The following describes two proteins that form a bound complex.

Interface contacts:
Residue K171 in the second protein contacts residue A11 in the first protein (closest heavy-atom distance 4.5 Å).
Residue Y333 in the second protein interacts with residue R8 in the first protein (closest heavy-atom distance 3.3 Å).
Residue D169 in the second protein interacts with residue A11 in the first protein (closest heavy-atom distance 3.6 Å).
Residue L201 in the second protein is in contact with residue I12 in the first protein (closest heavy-atom distance 4.2 Å).
Residue F57 in the second protein interacts with residue H13 in the first protein (closest heavy-atom distance 3.6 Å).
Residue L201 in the second protein contacts residue D14 in the first protein (closest heavy-atom distance 3.2 Å).
Residue G203 in the second protein interacts with residue I12 in the first protein (closest heavy-atom distance 2.8 Å).
Residue F190 in the second protein interacts with residue I12 in the first protein (closest heavy-atom distance 3.4 Å).
Residue E130 in the second protein interacts with residue R8 in the first protein (closest heavy-atom distance 2.8 Å).
Residue T204 in the second protein interacts with residue A11 in the first protein (closest heavy-atom distance 3.2 Å).
Residue A243 in the second protein interacts with residue R5 in the first protein (closest heavy-atom distance 3.9 Å).
Residue D331 in the second protein interacts with residue R8 in the first protein (closest heavy-atom distance 2.8 Å).
Residue A243 in the second protein is in contact with residue G4 in the first protein (closest heavy-atom distance 3.6 Å).
Residue R136 in the second protein contacts residue T6 in the first protein (closest heavy-atom distance 2.9 Å).
Residue F242 in the second protein contacts residue R5 in the first protein (closest heavy-atom distance 3.5 Å).
Residue T204 in the second protein contacts residue R5 in the first protein (closest heavy-atom distance 4.4 Å).
Residue Y207 in the second protein contacts residue R9 in the first protein (closest heavy-atom distance 4.0 Å).
Residue C202 in the second protein contacts residue I12 in the first protein (closest heavy-atom distance 3.1 Å).
Residue F132 in the second protein interacts with residue R9 in the first protein (closest heavy-atom distance 4.2 Å).
Residue G189 in the second protein is in contact with residue H13 in the first protein (closest heavy-atom distance 4.0 Å).
Residue P205 in the second protein contacts residue R5 in the first protein (closest heavy-atom distance 3.8 Å).
Residue E233 in the second protein contacts residue R9 in the first protein (closest heavy-atom distance 2.9 Å).
Residue F132 in the second protein interacts with residue R8 in the first protein (closest heavy-atom distance 3.5 Å).
Residue P205 in the second protein contacts residue I12 in the first protein (closest heavy-atom distance 3.9 Å).
Residue H90 in the second protein contacts residue H13 in the first protein (closest heavy-atom distance 2.9 Å).
Residue P239 in the second protein is in contact with residue R9 in the first protein (closest heavy-atom distance 3.9 Å).
Residue E206 in the second protein contacts residue R9 in the first protein (closest heavy-atom distance 3.6 Å).
Residue K86 in the second protein is in contact with residue H13 in the first protein (closest heavy-atom distance 4.2 Å).
Residue F190 in the second protein is in contact with residue A11 in the first protein (closest heavy-atom distance 3.2 Å).
Residue E206 in the second protein is in contact with residue R5 in the first protein (closest heavy-atom distance 2.8 Å).
Residue E173 in the second protein interacts with residue R8 in the first protein (closest heavy-atom distance 3.6 Å).
Residue R136 in the second protein is in contact with residue R9 in the first protein (closest heavy-atom distance 3.7 Å).
Residue E173 in the second protein contacts residue R9 in the first protein (closest heavy-atom distance 2.9 Å).
Residue D244 in the second protein is in contact with residue A3 in the first protein (closest heavy-atom distance 3.8 Å).
Residue Y250 in the second protein interacts with residue I15 in the first protein (closest heavy-atom distance 4.0 Å).
Residue A243 in the second protein interacts with residue A3 in the first protein (closest heavy-atom distance 3.3 Å).
Residue S133 in the second protein is in contact with residue R8 in the first protein (closest heavy-atom distance 4.0 Å).
Residue F190 in the second protein is in contact with residue H13 in the first protein (closest heavy-atom distance 3.4 Å).
Residue T204 in the second protein is in contact with residue Q10 in the first protein (closest heavy-atom distance 4.2 Å).
Residue C202 in the second protein is in contact with residue H13 in the first protein (closest heavy-atom distance 3.4 Å).
Residue G203 in the second protein interacts with residue I15 in the first protein (closest heavy-atom distance 4.5 Å).
Residue L201 in the second protein contacts residue H13 in the first protein (closest heavy-atom distance 3.6 Å).
Residue D244 in the second protein contacts residue R5 in the first protein (closest heavy-atom distance 3.9 Å).
Residue D244 in the second protein contacts residue G4 in the first protein (closest heavy-atom distance 3.6 Å).
Residue F242 in the second protein contacts residue T6 in the first protein (closest heavy-atom distance 4.5 Å).
Residue F132 in the second protein contacts residue G7 in the first protein (closest heavy-atom distance 3.5 Å).
Residue P172 in the second protein contacts residue R9 in the first protein (closest heavy-atom distance 3.5 Å).
Residue E173 in the second protein is in contact with residue G7 in the first protein (closest heavy-atom distance 4.2 Å).
Residue G203 in the second protein is in contact with residue A11 in the first protein (closest heavy-atom distance 3.5 Å).
Residue P205 in the second protein interacts with residue Q10 in the first protein (closest heavy-atom distance 4.1 Å).
Residue Q87 in the second protein is in contact with residue H13 in the first protein (closest heavy-atom distance 3.8 Å).
Residue L208 in the second protein is in contact with residue I15 in the first protein (closest heavy-atom distance 3.7 Å).
Residue Y250 in the second protein is in contact with residue I12 in the first protein (closest heavy-atom distance 4.3 Å).
Residue T204 in the second protein contacts residue R9 in the first protein (closest heavy-atom distance 3.7 Å).
Residue F132 in the second protein contacts residue T6 in the first protein (closest heavy-atom distance 3.4 Å).
Residue F242 in the second protein interacts with residue A3 in the first protein (closest heavy-atom distance 3.8 Å).
Residue F242 in the second protein interacts with residue G4 in the first protein (closest heavy-atom distance 3.4 Å).
Residue C202 in the second protein contacts residue I15 in the first protein (closest heavy-atom distance 4.2 Å).
Residue L201 in the second protein interacts with residue I15 in the first protein (closest heavy-atom distance 2.9 Å).
Residue K171 in the second protein contacts residue R9 in the first protein (closest heavy-atom distance 3.4 Å).

Sequence of the first protein:
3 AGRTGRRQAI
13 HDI

Sequence of the second protein:
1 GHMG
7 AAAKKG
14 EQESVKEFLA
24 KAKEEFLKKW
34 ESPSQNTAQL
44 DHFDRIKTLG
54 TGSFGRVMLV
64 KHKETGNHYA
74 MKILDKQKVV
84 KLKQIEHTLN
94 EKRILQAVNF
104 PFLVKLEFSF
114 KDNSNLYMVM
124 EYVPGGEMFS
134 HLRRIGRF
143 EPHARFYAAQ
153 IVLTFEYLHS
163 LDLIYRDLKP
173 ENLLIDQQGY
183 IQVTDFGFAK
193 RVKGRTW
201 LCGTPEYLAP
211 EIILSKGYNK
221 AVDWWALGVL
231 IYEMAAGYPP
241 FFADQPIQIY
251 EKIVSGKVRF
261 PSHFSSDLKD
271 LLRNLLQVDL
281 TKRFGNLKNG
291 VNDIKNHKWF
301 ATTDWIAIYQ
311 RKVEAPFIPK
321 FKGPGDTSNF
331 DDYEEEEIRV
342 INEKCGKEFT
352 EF